Residue-level contacts at the interface:
Residue T34 in the first protein contacts residue R38 in the second protein (closest heavy-atom distance 3.8 Å).
Residue T34 in the first protein interacts with residue G32 in the second protein (closest heavy-atom distance 4.9 Å).
Residue I99 in the first protein interacts with residue G32 in the second protein (closest heavy-atom distance 5.0 Å).
Residue P100 in the first protein contacts residue Y34 in the second protein (closest heavy-atom distance 4.3 Å).
Residue I99 in the first protein contacts residue G31 in the second protein (closest heavy-atom distance 4.7 Å).
Residue Y98 in the first protein contacts residue V33 in the second protein (closest heavy-atom distance 2.9 Å).
Residue P100 in the first protein contacts residue V33 in the second protein (closest heavy-atom distance 4.9 Å).
Residue A97 in the first protein contacts residue G32 in the second protein (closest heavy-atom distance 2.8 Å).
Residue P100 in the first protein contacts residue V30 in the second protein (closest heavy-atom distance 3.3 Å).
Residue W56 in the first protein contacts residue R38 in the second protein (closest heavy-atom distance 4.6 Å).
Residue Y38 in the first protein is in contact with residue V33 in the second protein (closest heavy-atom distance 5.0 Å).
Residue T34 in the first protein contacts residue L35 in the second protein (closest heavy-atom distance 3.7 Å).
Residue T34 in the first protein is in contact with residue P37 in the second protein (closest heavy-atom distance 3.9 Å).
Residue Y38 in the first protein interacts with residue R38 in the second protein (closest heavy-atom distance 4.5 Å).
Residue P100 in the first protein contacts residue G31 in the second protein (closest heavy-atom distance 4.0 Å).
Residue I99 in the first protein is in contact with residue V33 in the second protein (closest heavy-atom distance 4.1 Å).
Residue N31 in the first protein is in contact with residue Y34 in the second protein (closest heavy-atom distance 4.7 Å).
Residue N31 in the first protein is in contact with residue G32 in the second protein (closest heavy-atom distance 3.3 Å).
Residue A97 in the first protein interacts with residue G31 in the second protein (closest heavy-atom distance 3.1 Å).
Residue L102 in the first protein is in contact with residue V30 in the second protein (closest heavy-atom distance 4.3 Å).
Residue T34 in the first protein interacts with residue L36 in the second protein (closest heavy-atom distance 3.8 Å).
Residue N31 in the first protein contacts residue V33 in the second protein (closest heavy-atom distance 3.4 Å).
Residue Y38 in the first protein interacts with residue G32 in the second protein (closest heavy-atom distance 3.6 Å).
Residue N31 in the first protein contacts residue L35 in the second protein (closest heavy-atom distance 3.8 Å).
Residue R33 in the first protein contacts residue L36 in the second protein (closest heavy-atom distance 4.7 Å).
Residue Y38 in the first protein is in contact with residue L35 in the second protein (closest heavy-atom distance 3.5 Å).
Residue R33 in the first protein is in contact with residue P37 in the second protein (closest heavy-atom distance 3.3 Å).
Residue Y98 in the first protein interacts with residue G31 in the second protein (closest heavy-atom distance 3.3 Å).
Residue A97 in the first protein is in contact with residue V33 in the second protein (closest heavy-atom distance 4.9 Å).
Residue Y98 in the first protein contacts residue G32 in the second protein (closest heavy-atom distance 3.2 Å).

These two protein chains interact to form a complex.

Sequence of the first protein:
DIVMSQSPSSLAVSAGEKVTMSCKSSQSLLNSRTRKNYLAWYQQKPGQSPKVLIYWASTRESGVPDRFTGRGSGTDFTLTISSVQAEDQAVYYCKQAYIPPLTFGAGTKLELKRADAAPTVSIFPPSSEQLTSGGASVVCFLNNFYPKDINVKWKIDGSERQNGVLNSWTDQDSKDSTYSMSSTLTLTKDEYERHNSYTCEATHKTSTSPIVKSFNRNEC

Sequence of the second protein:
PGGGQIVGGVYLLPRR